Sequence of the second protein:
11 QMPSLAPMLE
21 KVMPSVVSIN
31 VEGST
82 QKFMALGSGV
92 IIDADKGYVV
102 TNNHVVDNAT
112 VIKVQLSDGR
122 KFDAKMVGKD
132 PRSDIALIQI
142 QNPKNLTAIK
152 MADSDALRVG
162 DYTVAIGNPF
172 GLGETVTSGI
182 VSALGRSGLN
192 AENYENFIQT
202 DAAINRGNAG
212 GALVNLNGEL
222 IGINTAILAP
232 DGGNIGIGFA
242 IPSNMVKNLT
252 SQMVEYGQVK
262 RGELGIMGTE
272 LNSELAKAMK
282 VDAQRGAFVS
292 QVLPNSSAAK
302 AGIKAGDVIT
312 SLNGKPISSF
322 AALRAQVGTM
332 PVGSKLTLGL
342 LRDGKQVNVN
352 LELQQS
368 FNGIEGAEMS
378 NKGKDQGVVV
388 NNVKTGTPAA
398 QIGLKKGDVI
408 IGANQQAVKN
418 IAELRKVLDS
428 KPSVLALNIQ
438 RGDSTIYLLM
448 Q

Contacts between the two chains:
Residue H105 in the second protein interacts with residue A17 in the first protein (closest heavy-atom distance 3.6 Å).
Residue P231 in the second protein is in contact with residue W14 in the first protein (closest heavy-atom distance 4.4 Å).
Residue M268 in the second protein interacts with residue Q43 in the first protein (closest heavy-atom distance 3.9 Å).
Residue I228 in the second protein interacts with residue V15 in the first protein (closest heavy-atom distance 3.8 Å).
Residue G208 in the second protein interacts with residue A18 in the first protein (closest heavy-atom distance 2.7 Å).
Residue L229 in the second protein is in contact with residue W14 in the first protein (closest heavy-atom distance 3.5 Å).
Residue I205 in the second protein is in contact with residue A18 in the first protein (closest heavy-atom distance 4.5 Å).
Residue N209 in the second protein is in contact with residue A18 in the first protein (closest heavy-atom distance 3.8 Å).
Residue I228 in the second protein is in contact with residue S16 in the first protein (closest heavy-atom distance 3.1 Å).
Residue F321 in the second protein is in contact with residue L42 in the first protein (closest heavy-atom distance 3.3 Å).
Residue G266 in the second protein is in contact with residue I44 in the first protein (closest heavy-atom distance 2.9 Å).
Residue N273 in the second protein is in contact with residue T37 in the first protein (closest heavy-atom distance 4.0 Å).
Residue A227 in the second protein is in contact with residue V15 in the first protein (closest heavy-atom distance 4.6 Å).
Residue G266 in the second protein contacts residue Q43 in the first protein (closest heavy-atom distance 4.7 Å).
Residue N273 in the second protein interacts with residue S36 in the first protein (closest heavy-atom distance 4.1 Å).
Residue L294 in the second protein contacts residue Q43 in the first protein (closest heavy-atom distance 3.5 Å).
Residue V328 in the second protein is in contact with residue I44 in the first protein (closest heavy-atom distance 3.7 Å).
Residue L229 in the second protein contacts residue V15 in the first protein (closest heavy-atom distance 3.6 Å).
Residue N273 in the second protein contacts residue D38 in the first protein (closest heavy-atom distance 3.6 Å).
Residue I267 in the second protein interacts with residue I44 in the first protein (closest heavy-atom distance 3.0 Å).
Residue H105 in the second protein is in contact with residue A18 in the first protein (closest heavy-atom distance 3.7 Å).
Residue G269 in the second protein contacts residue I41 in the first protein (closest heavy-atom distance 3.3 Å).
Residue M268 in the second protein interacts with residue I41 in the first protein (closest heavy-atom distance 3.5 Å).
Residue L190 in the second protein interacts with residue V15 in the first protein (closest heavy-atom distance 3.4 Å).
Residue N206 in the second protein is in contact with residue A18 in the first protein (closest heavy-atom distance 3.9 Å).
Residue I267 in the second protein contacts residue L42 in the first protein (closest heavy-atom distance 4.0 Å).
Residue E275 in the second protein interacts with residue T37 in the first protein (closest heavy-atom distance 4.4 Å).
Residue R207 in the second protein interacts with residue A18 in the first protein (closest heavy-atom distance 3.5 Å).
Residue A227 in the second protein interacts with residue A17 in the first protein (closest heavy-atom distance 4.1 Å).
Residue T270 in the second protein is in contact with residue D38 in the first protein (closest heavy-atom distance 4.6 Å).
Residue M268 in the second protein contacts residue L42 in the first protein (closest heavy-atom distance 3.6 Å).
Residue L265 in the second protein is in contact with residue I44 in the first protein (closest heavy-atom distance 3.0 Å).
Residue R325 in the second protein contacts residue I44 in the first protein (closest heavy-atom distance 3.5 Å).
Residue E271 in the second protein is in contact with residue Y39 in the first protein (closest heavy-atom distance 4.0 Å).
Residue I267 in the second protein interacts with residue Q43 in the first protein (closest heavy-atom distance 3.5 Å).
Residue T270 in the second protein contacts residue S36 in the first protein (closest heavy-atom distance 3.4 Å).
Residue A230 in the second protein is in contact with residue S16 in the first protein (closest heavy-atom distance 4.6 Å).
Residue L324 in the second protein interacts with residue I44 in the first protein (closest heavy-atom distance 3.6 Å).
Residue A210 in the second protein is in contact with residue A18 in the first protein (closest heavy-atom distance 3.0 Å).
Residue F321 in the second protein contacts residue I44 in the first protein (closest heavy-atom distance 3.4 Å).
Residue F321 in the second protein contacts residue Q43 in the first protein (closest heavy-atom distance 4.5 Å).
Residue E271 in the second protein contacts residue S36 in the first protein (closest heavy-atom distance 4.3 Å).
Residue L276 in the second protein is in contact with residue S36 in the first protein (closest heavy-atom distance 3.8 Å).
Residue T270 in the second protein interacts with residue G40 in the first protein (closest heavy-atom distance 3.6 Å).
Residue A230 in the second protein contacts residue W14 in the first protein (closest heavy-atom distance 3.3 Å).
Residue R325 in the second protein is in contact with residue L42 in the first protein (closest heavy-atom distance 4.3 Å).
Residue E264 in the second protein interacts with residue I44 in the first protein (closest heavy-atom distance 3.4 Å).
Residue T226 in the second protein contacts residue A17 in the first protein (closest heavy-atom distance 4.1 Å).
Residue T270 in the second protein is in contact with residue Y39 in the first protein (closest heavy-atom distance 3.0 Å).
Residue E264 in the second protein interacts with residue Q43 in the first protein (closest heavy-atom distance 3.2 Å).
Residue A192 in the second protein is in contact with residue L42 in the first protein (closest heavy-atom distance 3.7 Å).
Residue A227 in the second protein interacts with residue A18 in the first protein (closest heavy-atom distance 4.3 Å).
Residue G269 in the second protein is in contact with residue G40 in the first protein (closest heavy-atom distance 4.0 Å).
Residue R325 in the second protein contacts residue Q43 in the first protein (closest heavy-atom distance 3.7 Å).
Residue I228 in the second protein contacts residue W14 in the first protein (closest heavy-atom distance 4.3 Å).
Residue A227 in the second protein interacts with residue S16 in the first protein (closest heavy-atom distance 3.5 Å).
Residue E271 in the second protein interacts with residue D38 in the first protein (closest heavy-atom distance 3.5 Å).
Residue T226 in the second protein interacts with residue A18 in the first protein (closest heavy-atom distance 3.2 Å).
Residue S291 in the second protein interacts with residue I41 in the first protein (closest heavy-atom distance 3.4 Å).
Residue G269 in the second protein interacts with residue L42 in the first protein (closest heavy-atom distance 3.0 Å).

Sequence of the first protein:
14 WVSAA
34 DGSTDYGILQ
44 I

This data describes a binding interaction between two proteins.